Sequence of protein 2:
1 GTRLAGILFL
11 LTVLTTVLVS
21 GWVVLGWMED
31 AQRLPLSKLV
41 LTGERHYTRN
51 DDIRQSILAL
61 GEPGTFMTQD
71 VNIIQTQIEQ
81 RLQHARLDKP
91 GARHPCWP

These two protein chains interact to form a complex.

Residue-level contacts at the interface:
Residue R61 in protein 1 is in contact with residue K89 in protein 2 (closest heavy-atom distance 3.4 Å).
Residue P59 in protein 1 interacts with residue L87 in protein 2 (closest heavy-atom distance 3.4 Å).
Residue W60 in protein 1 contacts residue L87 in protein 2 (closest heavy-atom distance 3.9 Å).
Residue G64 in protein 1 is in contact with residue K89 in protein 2 (closest heavy-atom distance 3.6 Å).
Residue R61 in protein 1 contacts residue D88 in protein 2 (closest heavy-atom distance 4.6 Å).

Sequence of protein 1:
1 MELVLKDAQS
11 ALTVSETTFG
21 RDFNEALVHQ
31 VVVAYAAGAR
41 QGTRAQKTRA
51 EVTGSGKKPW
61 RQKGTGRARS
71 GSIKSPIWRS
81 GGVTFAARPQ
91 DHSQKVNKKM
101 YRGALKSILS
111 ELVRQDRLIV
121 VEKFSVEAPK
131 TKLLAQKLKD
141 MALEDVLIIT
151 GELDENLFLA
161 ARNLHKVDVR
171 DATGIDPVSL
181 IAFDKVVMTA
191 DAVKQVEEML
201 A